Sequence of protein 2:
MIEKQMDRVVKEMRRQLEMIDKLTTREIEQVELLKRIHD

The following describes two proteins that form a bound complex.

Residue-level contacts at the interface:
Residue M6 in protein 1 contacts residue I20 in protein 2 (closest heavy-atom distance 4.1 Å).
Residue I20 in protein 1 contacts residue M13 in protein 2 (closest heavy-atom distance 4.7 Å).
Residue L17 in protein 1 is in contact with residue M13 in protein 2 (closest heavy-atom distance 3.0 Å).
Residue T24 in protein 1 is in contact with residue M6 in protein 2 (closest heavy-atom distance 3.5 Å).
Residue M13 in protein 1 is in contact with residue Q16 in protein 2 (closest heavy-atom distance 4.2 Å).
Residue R8 in protein 1 contacts residue Q16 in protein 2 (closest heavy-atom distance 4.8 Å).
Residue M19 in protein 1 interacts with residue V9 in protein 2 (closest heavy-atom distance 4.2 Å).
Residue I20 in protein 1 interacts with residue V10 in protein 2 (closest heavy-atom distance 4.3 Å).
Residue V9 in protein 1 interacts with residue L23 in protein 2 (closest heavy-atom distance 4.9 Å).
Residue E27 in protein 1 contacts residue I2 in protein 2 (closest heavy-atom distance 3.6 Å).
Residue I20 in protein 1 interacts with residue M6 in protein 2 (closest heavy-atom distance 4.3 Å).
Residue L23 in protein 1 contacts residue V9 in protein 2 (closest heavy-atom distance 3.8 Å).
Residue R26 in protein 1 contacts residue Q5 in protein 2 (closest heavy-atom distance 3.4 Å).
Residue Q30 in protein 1 contacts residue I2 in protein 2 (closest heavy-atom distance 3.8 Å).
Residue M13 in protein 1 is in contact with residue L17 in protein 2 (closest heavy-atom distance 3.6 Å).
Residue V10 in protein 1 contacts residue I20 in protein 2 (closest heavy-atom distance 4.2 Å).
Residue E12 in protein 1 interacts with residue E12 in protein 2 (closest heavy-atom distance 4.3 Å).
Residue L23 in protein 1 contacts residue Q5 in protein 2 (closest heavy-atom distance 4.1 Å).
Residue Q16 in protein 1 interacts with residue M13 in protein 2 (closest heavy-atom distance 3.8 Å).
Residue R26 in protein 1 is in contact with residue I2 in protein 2 (closest heavy-atom distance 3.8 Å).
Residue E3 in protein 1 contacts residue E27 in protein 2 (closest heavy-atom distance 4.2 Å).
Residue Q16 in protein 1 interacts with residue E12 in protein 2 (closest heavy-atom distance 3.2 Å).
Residue Q16 in protein 1 is in contact with residue V9 in protein 2 (closest heavy-atom distance 3.4 Å).
Residue I20 in protein 1 contacts residue V9 in protein 2 (closest heavy-atom distance 3.8 Å).
Residue L23 in protein 1 contacts residue M6 in protein 2 (closest heavy-atom distance 3.5 Å).
Residue M6 in protein 1 contacts residue E27 in protein 2 (closest heavy-atom distance 4.6 Å).
Residue V9 in protein 1 is in contact with residue Q16 in protein 2 (closest heavy-atom distance 3.4 Å).
Residue M13 in protein 1 interacts with residue I20 in protein 2 (closest heavy-atom distance 5.0 Å).
Residue E27 in protein 1 contacts residue M6 in protein 2 (closest heavy-atom distance 4.7 Å).
Residue V9 in protein 1 is in contact with residue I20 in protein 2 (closest heavy-atom distance 3.2 Å).
Residue Q5 in protein 1 contacts residue L23 in protein 2 (closest heavy-atom distance 4.1 Å).
Residue M13 in protein 1 is in contact with residue M13 in protein 2 (closest heavy-atom distance 3.8 Å).
Residue E12 in protein 1 contacts residue Q16 in protein 2 (closest heavy-atom distance 3.0 Å).
Residue Q16 in protein 1 interacts with residue R8 in protein 2 (closest heavy-atom distance 5.0 Å).
Residue M6 in protein 1 contacts residue L23 in protein 2 (closest heavy-atom distance 3.6 Å).
Residue L23 in protein 1 interacts with residue I2 in protein 2 (closest heavy-atom distance 3.2 Å).
Residue M6 in protein 1 interacts with residue T24 in protein 2 (closest heavy-atom distance 3.6 Å).
Residue V9 in protein 1 contacts residue M19 in protein 2 (closest heavy-atom distance 3.5 Å).

Sequence of protein 1:
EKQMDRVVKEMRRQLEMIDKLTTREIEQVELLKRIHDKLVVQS